Residue-level contacts at the interface:
Residue D157 in the first protein interacts with residue K15 in the second protein (closest heavy-atom distance 3.1 Å).
Residue A51 in the first protein interacts with residue L3 in the second protein (closest heavy-atom distance 3.2 Å).
Residue L165 in the first protein contacts residue G4 in the second protein (closest heavy-atom distance 3.2 Å).
Residue N48 in the first protein contacts residue V5 in the second protein (closest heavy-atom distance 3.3 Å).
Residue G13 in the first protein contacts residue P158 in the second protein (closest heavy-atom distance 3.0 Å).
Residue D157 in the first protein is in contact with residue G13 in the second protein (closest heavy-atom distance 3.2 Å).
Residue G50 in the first protein interacts with residue V5 in the second protein (closest heavy-atom distance 3.2 Å).
Residue S9 in the first protein contacts residue S162 in the second protein (closest heavy-atom distance 2.9 Å).
Residue Q41 in the first protein contacts residue F149 in the second protein (closest heavy-atom distance 3.3 Å).
Residue T6 in the first protein is in contact with residue T164 in the second protein (closest heavy-atom distance 2.8 Å).
Residue F45 in the first protein contacts residue A10 in the second protein (closest heavy-atom distance 2.8 Å).
Residue G166 in the first protein interacts with residue G4 in the second protein (closest heavy-atom distance 2.8 Å).
Residue Q7 in the first protein interacts with residue T164 in the second protein (closest heavy-atom distance 2.9 Å).
Residue Q41 in the first protein contacts residue D148 in the second protein (closest heavy-atom distance 3.2 Å).
Residue F161 in the first protein is in contact with residue S9 in the second protein (closest heavy-atom distance 3.2 Å).
Residue A27 in the first protein interacts with residue Y150 in the second protein (closest heavy-atom distance 3.3 Å).
Residue V14 in the first protein interacts with residue D157 in the second protein (closest heavy-atom distance 3.0 Å).
Residue V5 in the first protein contacts residue G50 in the second protein (closest heavy-atom distance 3.2 Å).
Residue S17 in the first protein contacts residue D157 in the second protein (closest heavy-atom distance 2.4 Å).
Residue S162 in the first protein is in contact with residue S9 in the second protein (closest heavy-atom distance 2.9 Å).
Residue Q41 in the first protein interacts with residue K15 in the second protein (closest heavy-atom distance 2.8 Å).
Residue Q11 in the first protein interacts with residue F43 in the second protein (closest heavy-atom distance 3.3 Å).
Residue L3 in the first protein interacts with residue V52 in the second protein (closest heavy-atom distance 3.1 Å).
Residue G4 in the first protein is in contact with residue L165 in the second protein (closest heavy-atom distance 3.3 Å).
Residue T164 in the first protein interacts with residue Q7 in the second protein (closest heavy-atom distance 2.9 Å).
Residue W12 in the first protein is in contact with residue F43 in the second protein (closest heavy-atom distance 2.8 Å).
Residue W12 in the first protein interacts with residue D157 in the second protein (closest heavy-atom distance 2.8 Å).
Residue Q19 in the first protein is in contact with residue Q155 in the second protein (closest heavy-atom distance 2.8 Å).
Residue G47 in the first protein contacts residue A8 in the second protein (closest heavy-atom distance 2.8 Å).
Residue D157 in the first protein contacts residue W12 in the second protein (closest heavy-atom distance 2.9 Å).
Residue V52 in the first protein interacts with residue L3 in the second protein (closest heavy-atom distance 2.9 Å).
Residue G4 in the first protein is in contact with residue G166 in the second protein (closest heavy-atom distance 3.1 Å).
Residue Q11 in the first protein contacts residue S160 in the second protein (closest heavy-atom distance 2.8 Å).
Residue T164 in the first protein is in contact with residue T6 in the second protein (closest heavy-atom distance 2.7 Å).
Residue N28 in the first protein is in contact with residue Q144 in the second protein (closest heavy-atom distance 3.1 Å).
Residue A8 in the first protein is in contact with residue S162 in the second protein (closest heavy-atom distance 3.2 Å).
Residue R23 in the first protein is in contact with residue P152 in the second protein (closest heavy-atom distance 3.0 Å).
Residue Q155 in the first protein interacts with residue N20 in the second protein (closest heavy-atom distance 3.0 Å).
Residue P158 in the first protein interacts with residue W12 in the second protein (closest heavy-atom distance 3.2 Å).
Residue F45 in the first protein is in contact with residue S9 in the second protein (closest heavy-atom distance 3.2 Å).
Residue S160 in the first protein interacts with residue Q11 in the second protein (closest heavy-atom distance 2.9 Å).
Residue F43 in the first protein interacts with residue Q11 in the second protein (closest heavy-atom distance 3.2 Å).
Residue D157 in the first protein contacts residue A16 in the second protein (closest heavy-atom distance 2.8 Å).
Residue S162 in the first protein contacts residue A8 in the second protein (closest heavy-atom distance 3.3 Å).
Residue A8 in the first protein is in contact with residue G47 in the second protein (closest heavy-atom distance 3.0 Å).
Residue T6 in the first protein is in contact with residue N48 in the second protein (closest heavy-atom distance 2.8 Å).
Residue A10 in the first protein interacts with residue F45 in the second protein (closest heavy-atom distance 3.0 Å).
Residue D157 in the first protein is in contact with residue S17 in the second protein (closest heavy-atom distance 3.2 Å).
Residue T154 in the first protein contacts residue N20 in the second protein (closest heavy-atom distance 3.2 Å).
Residue L3 in the first protein is in contact with residue A127 in the second protein (closest heavy-atom distance 3.2 Å).
Residue A163 in the first protein is in contact with residue Q7 in the second protein (closest heavy-atom distance 3.3 Å).
Residue D157 in the first protein contacts residue V14 in the second protein (closest heavy-atom distance 3.1 Å).
Residue Q11 in the first protein interacts with residue Q44 in the second protein (closest heavy-atom distance 2.9 Å).
Residue N20 in the first protein contacts residue Q155 in the second protein (closest heavy-atom distance 2.9 Å).
Residue S160 in the first protein contacts residue A10 in the second protein (closest heavy-atom distance 3.1 Å).
Residue S9 in the first protein interacts with residue F161 in the second protein (closest heavy-atom distance 3.1 Å).
Residue F43 in the first protein contacts residue W12 in the second protein (closest heavy-atom distance 2.8 Å).
Residue A10 in the first protein contacts residue S160 in the second protein (closest heavy-atom distance 3.1 Å).
Residue Q11 in the first protein is in contact with residue I159 in the second protein (closest heavy-atom distance 3.1 Å).
Residue R23 in the first protein is in contact with residue Q144 in the second protein (closest heavy-atom distance 2.9 Å).

Sequence of the first protein:
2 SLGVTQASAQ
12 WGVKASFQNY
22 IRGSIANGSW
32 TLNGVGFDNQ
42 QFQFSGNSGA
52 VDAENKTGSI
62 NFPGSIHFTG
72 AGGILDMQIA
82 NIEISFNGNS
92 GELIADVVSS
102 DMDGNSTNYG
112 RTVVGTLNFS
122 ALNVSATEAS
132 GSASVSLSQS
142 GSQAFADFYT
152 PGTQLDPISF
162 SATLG

Sequence of the second protein:
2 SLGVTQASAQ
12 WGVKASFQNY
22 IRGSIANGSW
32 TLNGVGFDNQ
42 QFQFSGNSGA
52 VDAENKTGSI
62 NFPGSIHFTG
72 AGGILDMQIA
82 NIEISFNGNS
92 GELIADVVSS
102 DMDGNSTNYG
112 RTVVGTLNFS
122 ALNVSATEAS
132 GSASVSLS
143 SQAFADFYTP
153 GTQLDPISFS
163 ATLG

This data describes a binding interaction between two proteins.